Sequence of protein 2:
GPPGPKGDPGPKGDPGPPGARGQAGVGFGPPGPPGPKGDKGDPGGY

Sequence of protein 1:
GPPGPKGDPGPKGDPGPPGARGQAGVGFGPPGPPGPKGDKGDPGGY

Interface contacts:
Residue G31 in protein 2 interacts with residue F30 in protein 1 (closest heavy-atom distance 3.0 Å).
Residue G16 in protein 2 is in contact with residue G17 in protein 1 (closest heavy-atom distance 3.0 Å).
Residue G43 in protein 2 interacts with residue D42 in protein 1 (closest heavy-atom distance 2.9 Å).
Residue Y48 in protein 2 contacts residue G48 in protein 1 (closest heavy-atom distance 2.9 Å).
Residue G25 in protein 2 contacts residue G26 in protein 1 (closest heavy-atom distance 3.3 Å).
Residue D14 in protein 2 is in contact with residue G14 in protein 1 (closest heavy-atom distance 3.4 Å).
Residue G47 in protein 2 is in contact with residue G47 in protein 1 (closest heavy-atom distance 3.2 Å).
Residue R21 in protein 2 interacts with residue A21 in protein 1 (closest heavy-atom distance 3.5 Å).
Residue G19 in protein 2 interacts with residue P18 in protein 1 (closest heavy-atom distance 2.9 Å).
Residue G16 in protein 2 interacts with residue D15 in protein 1 (closest heavy-atom distance 3.0 Å).
Residue G7 in protein 2 contacts residue G8 in protein 1 (closest heavy-atom distance 3.4 Å).
Residue P11 in protein 2 is in contact with residue G11 in protein 1 (closest heavy-atom distance 3.4 Å).
Residue G28 in protein 2 is in contact with residue V27 in protein 1 (closest heavy-atom distance 2.9 Å).
Residue G43 in protein 2 contacts residue G44 in protein 1 (closest heavy-atom distance 3.3 Å).
Residue G46 in protein 2 interacts with residue D45 in protein 1 (closest heavy-atom distance 2.8 Å).
Residue K42 in protein 2 contacts residue D42 in protein 1 (closest heavy-atom distance 3.5 Å).
Residue G13 in protein 2 contacts residue G14 in protein 1 (closest heavy-atom distance 3.4 Å).
Residue G31 in protein 2 is in contact with residue G32 in protein 1 (closest heavy-atom distance 3.1 Å).
Residue P33 in protein 2 interacts with residue P33 in protein 1 (closest heavy-atom distance 3.3 Å).
Residue P5 in protein 2 is in contact with residue G5 in protein 1 (closest heavy-atom distance 3.3 Å).
Residue K6 in protein 2 is in contact with residue P6 in protein 1 (closest heavy-atom distance 3.4 Å).
Residue P15 in protein 2 interacts with residue D15 in protein 1 (closest heavy-atom distance 3.2 Å).
Residue K42 in protein 2 contacts residue D45 in protein 1 (closest heavy-atom distance 2.7 Å).
Residue P3 in protein 2 is in contact with residue P3 in protein 1 (closest heavy-atom distance 3.3 Å).
Residue P9 in protein 2 is in contact with residue D9 in protein 1 (closest heavy-atom distance 3.3 Å).
Residue G37 in protein 2 contacts residue P36 in protein 1 (closest heavy-atom distance 3.0 Å).
Residue G4 in protein 2 interacts with residue G5 in protein 1 (closest heavy-atom distance 3.1 Å).
Residue G28 in protein 2 interacts with residue G29 in protein 1 (closest heavy-atom distance 3.3 Å).
Residue R21 in protein 2 is in contact with residue R22 in protein 1 (closest heavy-atom distance 2.9 Å).
Residue P17 in protein 2 interacts with residue G17 in protein 1 (closest heavy-atom distance 3.3 Å).
Residue P38 in protein 2 is in contact with residue G38 in protein 1 (closest heavy-atom distance 3.5 Å).
Residue G7 in protein 2 is in contact with residue P6 in protein 1 (closest heavy-atom distance 2.8 Å).
Residue G37 in protein 2 interacts with residue G38 in protein 1 (closest heavy-atom distance 3.1 Å).
Residue G40 in protein 2 contacts residue G41 in protein 1 (closest heavy-atom distance 3.3 Å).
Residue P36 in protein 2 contacts residue P36 in protein 1 (closest heavy-atom distance 3.2 Å).
Residue G34 in protein 2 contacts residue P33 in protein 1 (closest heavy-atom distance 3.0 Å).
Residue D8 in protein 2 contacts residue G8 in protein 1 (closest heavy-atom distance 3.5 Å).
Residue K12 in protein 2 contacts residue D15 in protein 1 (closest heavy-atom distance 2.6 Å).
Residue P32 in protein 2 is in contact with residue G32 in protein 1 (closest heavy-atom distance 3.4 Å).
Residue K6 in protein 2 interacts with residue K7 in protein 1 (closest heavy-atom distance 2.6 Å).
Residue Q23 in protein 2 contacts residue G23 in protein 1 (closest heavy-atom distance 3.4 Å).
Residue G4 in protein 2 interacts with residue P3 in protein 1 (closest heavy-atom distance 2.9 Å).
Residue G10 in protein 2 is in contact with residue D9 in protein 1 (closest heavy-atom distance 2.9 Å).
Residue G25 in protein 2 is in contact with residue Q24 in protein 1 (closest heavy-atom distance 2.8 Å).
Residue K6 in protein 2 is in contact with residue D9 in protein 1 (closest heavy-atom distance 3.3 Å).
Residue K39 in protein 2 contacts residue D42 in protein 1 (closest heavy-atom distance 2.8 Å).
Residue A24 in protein 2 interacts with residue Q24 in protein 1 (closest heavy-atom distance 3.5 Å).
Residue G40 in protein 2 contacts residue P39 in protein 1 (closest heavy-atom distance 2.9 Å).
Residue G19 in protein 2 is in contact with residue G20 in protein 1 (closest heavy-atom distance 3.4 Å).
Residue G46 in protein 2 is in contact with residue G47 in protein 1 (closest heavy-atom distance 3.5 Å).
Residue R21 in protein 2 interacts with residue Q24 in protein 1 (closest heavy-atom distance 3.3 Å).
Residue G22 in protein 2 is in contact with residue G23 in protein 1 (closest heavy-atom distance 3.2 Å).
Residue P35 in protein 2 is in contact with residue G35 in protein 1 (closest heavy-atom distance 3.4 Å).
Residue G13 in protein 2 interacts with residue P12 in protein 1 (closest heavy-atom distance 2.9 Å).
Residue G34 in protein 2 contacts residue G35 in protein 1 (closest heavy-atom distance 3.1 Å).
Residue D44 in protein 2 interacts with residue G44 in protein 1 (closest heavy-atom distance 3.4 Å).
Residue A20 in protein 2 is in contact with residue G20 in protein 1 (closest heavy-atom distance 3.5 Å).
Residue G10 in protein 2 interacts with residue G11 in protein 1 (closest heavy-atom distance 3.1 Å).
Residue P18 in protein 2 contacts residue P18 in protein 1 (closest heavy-atom distance 3.4 Å).
Residue G22 in protein 2 is in contact with residue A21 in protein 1 (closest heavy-atom distance 2.9 Å).

The following describes two proteins that form a bound complex.